Contacts between the two chains:
Residue Y14 in chain B contacts residue L102 in chain A (closest heavy-atom distance 3.2 Å).
Residue H49 in chain B contacts residue I4 in chain A (closest heavy-atom distance 5.0 Å).
Residue Y15 in chain B is in contact with residue L102 in chain A (closest heavy-atom distance 3.5 Å).
Residue Y14 in chain B contacts residue P101 in chain A (closest heavy-atom distance 4.6 Å).
Residue K22 in chain B interacts with residue D99 in chain A (closest heavy-atom distance 4.8 Å).
Residue Y14 in chain B contacts residue K100 in chain A (closest heavy-atom distance 4.8 Å).

Sequence of chain B:
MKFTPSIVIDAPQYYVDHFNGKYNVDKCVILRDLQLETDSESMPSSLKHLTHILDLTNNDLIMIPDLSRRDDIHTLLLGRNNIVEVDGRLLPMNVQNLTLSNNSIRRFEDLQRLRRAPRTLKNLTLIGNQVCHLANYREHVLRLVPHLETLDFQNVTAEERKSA

Sequence of chain A:
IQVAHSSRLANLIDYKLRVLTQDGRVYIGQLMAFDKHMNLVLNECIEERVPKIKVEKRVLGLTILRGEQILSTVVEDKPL

The following describes two proteins that form a bound complex.